Contacts between the two chains:
Residue Q60 in the second protein interacts with residue N99 in the first protein (closest heavy-atom distance 2.9 Å).
Residue F57 in the second protein interacts with residue Y97 in the first protein (closest heavy-atom distance 3.5 Å).
Residue Q64 in the second protein contacts residue E100 in the first protein (closest heavy-atom distance 3.2 Å).
Residue D58 in the second protein is in contact with residue Y97 in the first protein (closest heavy-atom distance 4.9 Å).
Residue Q64 in the second protein interacts with residue G98 in the first protein (closest heavy-atom distance 3.2 Å).
Residue G61 in the second protein contacts residue G98 in the first protein (closest heavy-atom distance 3.8 Å).
Residue Q64 in the second protein interacts with residue N99 in the first protein (closest heavy-atom distance 4.3 Å).
Residue G61 in the second protein contacts residue N99 in the first protein (closest heavy-atom distance 4.1 Å).
Residue D58 in the second protein contacts residue N99 in the first protein (closest heavy-atom distance 3.9 Å).
Residue N65 in the second protein contacts residue G98 in the first protein (closest heavy-atom distance 4.5 Å).
Residue Q60 in the second protein is in contact with residue G98 in the first protein (closest heavy-atom distance 4.5 Å).
Residue G61 in the second protein contacts residue Y97 in the first protein (closest heavy-atom distance 3.6 Å).

Sequence of the second protein:
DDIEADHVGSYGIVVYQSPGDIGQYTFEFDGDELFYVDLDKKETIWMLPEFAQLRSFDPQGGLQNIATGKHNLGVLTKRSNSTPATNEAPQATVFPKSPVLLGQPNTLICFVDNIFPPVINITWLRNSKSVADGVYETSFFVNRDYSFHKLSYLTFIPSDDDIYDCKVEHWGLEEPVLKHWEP

Sequence of the first protein:
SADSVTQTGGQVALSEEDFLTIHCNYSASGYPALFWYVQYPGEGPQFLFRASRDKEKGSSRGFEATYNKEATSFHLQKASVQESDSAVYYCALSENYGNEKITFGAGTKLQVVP

This data describes a binding interaction between two proteins.